Interface contacts:
Residue Y203 in chain B is in contact with residue Q129 in chain A (closest heavy-atom distance 3.9 Å).
Residue Q133 in chain B is in contact with residue F79 in chain A (closest heavy-atom distance 3.9 Å).
Residue H128 in chain B interacts with residue E72 in chain A (closest heavy-atom distance 3.6 Å).
Residue D125 in chain B contacts residue R205 in chain A (closest heavy-atom distance 2.7 Å).
Residue D125 in chain B contacts residue V91 in chain A (closest heavy-atom distance 2.9 Å).
Residue Y203 in chain B interacts with residue H128 in chain A (closest heavy-atom distance 3.5 Å).
Residue Q129 in chain B contacts residue Y203 in chain A (closest heavy-atom distance 3.9 Å).
Residue F199 in chain B interacts with residue V91 in chain A (closest heavy-atom distance 3.6 Å).
Residue F112 in chain B contacts residue H336 in chain A (closest heavy-atom distance 3.8 Å).
Residue V91 in chain B contacts residue D125 in chain A (closest heavy-atom distance 3.0 Å).
Residue Y203 in chain B interacts with residue N132 in chain A (closest heavy-atom distance 3.3 Å).
Residue N132 in chain B contacts residue Y203 in chain A (closest heavy-atom distance 3.4 Å).
Residue V334 in chain B interacts with residue F112 in chain A (closest heavy-atom distance 4.2 Å).
Residue F79 in chain B contacts residue Q129 in chain A (closest heavy-atom distance 3.5 Å).
Residue K73 in chain B contacts residue N132 in chain A (closest heavy-atom distance 3.4 Å).
Residue H336 in chain B is in contact with residue H121 in chain A (closest heavy-atom distance 3.3 Å).
Residue Y90 in chain B contacts residue D125 in chain A (closest heavy-atom distance 3.5 Å).
Residue D125 in chain B interacts with residue T89 in chain A (closest heavy-atom distance 3.9 Å).
Residue R205 in chain B interacts with residue Q129 in chain A (closest heavy-atom distance 3.3 Å).
Residue Q133 in chain B contacts residue E72 in chain A (closest heavy-atom distance 4.2 Å).
Residue N132 in chain B contacts residue K73 in chain A (closest heavy-atom distance 3.4 Å).
Residue E72 in chain B contacts residue Q133 in chain A (closest heavy-atom distance 4.2 Å).
Residue F199 in chain B is in contact with residue P93 in chain A (closest heavy-atom distance 4.1 Å).
Residue V91 in chain B is in contact with residue F199 in chain A (closest heavy-atom distance 3.7 Å).
Residue Q129 in chain B contacts residue T89 in chain A (closest heavy-atom distance 4.1 Å).
Residue E72 in chain B contacts residue Q129 in chain A (closest heavy-atom distance 3.4 Å).
Residue S200 in chain B interacts with residue A201 in chain A (closest heavy-atom distance 3.1 Å).
Residue E72 in chain B contacts residue N132 in chain A (closest heavy-atom distance 2.8 Å).
Residue Q129 in chain B is in contact with residue E72 in chain A (closest heavy-atom distance 3.1 Å).
Residue N194 in chain B contacts residue N194 in chain A (closest heavy-atom distance 3.6 Å).
Residue S192 in chain B interacts with residue K73 in chain A (closest heavy-atom distance 3.0 Å).
Residue H336 in chain B contacts residue F112 in chain A (closest heavy-atom distance 3.6 Å).
Residue F112 in chain B is in contact with residue P93 in chain A (closest heavy-atom distance 4.0 Å).
Residue N132 in chain B contacts residue E72 in chain A (closest heavy-atom distance 3.0 Å).
Residue T89 in chain B interacts with residue Q129 in chain A (closest heavy-atom distance 4.2 Å).
Residue P93 in chain B contacts residue F112 in chain A (closest heavy-atom distance 4.1 Å).
Residue D125 in chain B is in contact with residue Y90 in chain A (closest heavy-atom distance 3.4 Å).
Residue R339 in chain B is in contact with residue E118 in chain A (closest heavy-atom distance 3.2 Å).
Residue H121 in chain B interacts with residue H336 in chain A (closest heavy-atom distance 3.5 Å).
Residue F79 in chain B contacts residue Q133 in chain A (closest heavy-atom distance 4.4 Å).
Residue F112 in chain B is in contact with residue V334 in chain A (closest heavy-atom distance 4.2 Å).
Residue T136 in chain B is in contact with residue P428 in chain A (closest heavy-atom distance 3.5 Å).
Residue Q129 in chain B is in contact with residue R205 in chain A (closest heavy-atom distance 3.4 Å).
Residue S200 in chain B is in contact with residue S200 in chain A (closest heavy-atom distance 4.3 Å).
Residue H128 in chain B contacts residue Y203 in chain A (closest heavy-atom distance 3.5 Å).
Residue T89 in chain B interacts with residue D125 in chain A (closest heavy-atom distance 3.9 Å).
Residue T136 in chain B interacts with residue A427 in chain A (closest heavy-atom distance 4.0 Å).
Residue H128 in chain B is in contact with residue R205 in chain A (closest heavy-atom distance 4.1 Å).
Residue L110 in chain B contacts residue L110 in chain A (closest heavy-atom distance 4.2 Å).
Residue R205 in chain B is in contact with residue H128 in chain A (closest heavy-atom distance 4.2 Å).
Residue E72 in chain B is in contact with residue H128 in chain A (closest heavy-atom distance 3.7 Å).
Residue K73 in chain B contacts residue S192 in chain A (closest heavy-atom distance 3.0 Å).
Residue P93 in chain B is in contact with residue F199 in chain A (closest heavy-atom distance 4.2 Å).
Residue R205 in chain B is in contact with residue D125 in chain A (closest heavy-atom distance 2.7 Å).
Residue Q129 in chain B contacts residue F79 in chain A (closest heavy-atom distance 3.5 Å).
Residue S200 in chain B interacts with residue N194 in chain A (closest heavy-atom distance 4.3 Å).
Residue P428 in chain B interacts with residue T136 in chain A (closest heavy-atom distance 3.2 Å).
Residue N194 in chain B interacts with residue S200 in chain A (closest heavy-atom distance 4.4 Å).
Residue A427 in chain B is in contact with residue T136 in chain A (closest heavy-atom distance 3.7 Å).
Residue A201 in chain B contacts residue S200 in chain A (closest heavy-atom distance 3.2 Å).

Sequence of chain B:
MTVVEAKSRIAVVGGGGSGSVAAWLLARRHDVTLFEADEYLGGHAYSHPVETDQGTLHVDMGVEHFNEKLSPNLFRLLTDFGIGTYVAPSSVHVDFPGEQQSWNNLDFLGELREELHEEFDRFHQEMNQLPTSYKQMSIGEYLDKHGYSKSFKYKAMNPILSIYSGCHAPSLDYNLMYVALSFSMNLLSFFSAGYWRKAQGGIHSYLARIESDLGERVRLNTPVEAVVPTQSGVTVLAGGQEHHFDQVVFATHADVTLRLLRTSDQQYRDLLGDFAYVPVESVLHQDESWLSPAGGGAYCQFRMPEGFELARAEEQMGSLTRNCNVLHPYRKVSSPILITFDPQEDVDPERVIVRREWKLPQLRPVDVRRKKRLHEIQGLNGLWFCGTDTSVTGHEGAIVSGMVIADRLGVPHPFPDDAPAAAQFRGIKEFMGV

The following describes two proteins that form a bound complex.

Sequence of chain A:
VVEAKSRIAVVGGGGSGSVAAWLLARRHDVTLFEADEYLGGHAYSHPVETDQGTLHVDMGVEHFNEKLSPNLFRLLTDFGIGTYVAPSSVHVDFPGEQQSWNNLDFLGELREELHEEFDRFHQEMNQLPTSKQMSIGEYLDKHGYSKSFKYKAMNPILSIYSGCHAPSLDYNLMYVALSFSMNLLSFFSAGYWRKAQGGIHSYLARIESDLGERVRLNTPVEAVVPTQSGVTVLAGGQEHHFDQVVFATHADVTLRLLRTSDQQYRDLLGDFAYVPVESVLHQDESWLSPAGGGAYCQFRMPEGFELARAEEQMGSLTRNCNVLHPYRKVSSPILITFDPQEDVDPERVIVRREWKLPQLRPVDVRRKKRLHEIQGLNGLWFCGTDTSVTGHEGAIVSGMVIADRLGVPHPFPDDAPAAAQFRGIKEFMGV